Interface contacts:
Residue E159 in protein 2 interacts with residue R108 in protein 1 (closest heavy-atom distance 2.9 Å).
Residue T180 in protein 2 contacts residue R108 in protein 1 (closest heavy-atom distance 3.9 Å).
Residue G179 in protein 2 is in contact with residue R108 in protein 1 (closest heavy-atom distance 2.5 Å).
Residue T180 in protein 2 interacts with residue L126 in protein 1 (closest heavy-atom distance 4.0 Å).
Residue N223 in protein 2 contacts residue T121 in protein 1 (closest heavy-atom distance 3.9 Å).
Residue N223 in protein 2 contacts residue V120 in protein 1 (closest heavy-atom distance 4.4 Å).
Residue G179 in protein 2 interacts with residue S123 in protein 1 (closest heavy-atom distance 4.9 Å).
Residue N223 in protein 2 contacts residue V86 in protein 1 (closest heavy-atom distance 4.8 Å).
Residue K203 in protein 2 interacts with residue T121 in protein 1 (closest heavy-atom distance 3.7 Å).
Residue E159 in protein 2 interacts with residue E109 in protein 1 (closest heavy-atom distance 4.5 Å).
Residue N223 in protein 2 contacts residue L87 in protein 1 (closest heavy-atom distance 4.6 Å).
Residue E159 in protein 2 contacts residue L126 in protein 1 (closest heavy-atom distance 4.7 Å).
Residue R182 in protein 2 contacts residue L126 in protein 1 (closest heavy-atom distance 3.1 Å).

Sequence of protein 1:
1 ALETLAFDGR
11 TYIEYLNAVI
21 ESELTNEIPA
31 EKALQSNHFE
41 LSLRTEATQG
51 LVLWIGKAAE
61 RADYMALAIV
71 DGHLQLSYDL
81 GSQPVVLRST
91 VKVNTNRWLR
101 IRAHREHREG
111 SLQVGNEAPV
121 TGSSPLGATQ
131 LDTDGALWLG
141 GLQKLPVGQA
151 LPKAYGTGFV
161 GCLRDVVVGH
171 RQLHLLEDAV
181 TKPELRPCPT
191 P

Sequence of protein 2:
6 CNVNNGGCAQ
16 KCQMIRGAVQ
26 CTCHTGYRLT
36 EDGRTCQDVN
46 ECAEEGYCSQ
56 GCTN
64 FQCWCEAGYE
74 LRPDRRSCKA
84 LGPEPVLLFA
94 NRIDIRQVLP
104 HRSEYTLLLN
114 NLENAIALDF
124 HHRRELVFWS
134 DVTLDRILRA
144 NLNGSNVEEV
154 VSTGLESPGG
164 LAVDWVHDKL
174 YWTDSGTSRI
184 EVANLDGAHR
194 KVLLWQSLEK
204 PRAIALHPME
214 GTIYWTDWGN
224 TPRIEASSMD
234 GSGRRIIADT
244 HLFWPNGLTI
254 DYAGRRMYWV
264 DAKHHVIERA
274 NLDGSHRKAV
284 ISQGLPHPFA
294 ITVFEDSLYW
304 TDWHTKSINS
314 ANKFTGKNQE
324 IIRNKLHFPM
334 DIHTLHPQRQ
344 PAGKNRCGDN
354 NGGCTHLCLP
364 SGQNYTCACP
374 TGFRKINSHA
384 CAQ

The following describes two proteins that form a bound complex.